The following describes two proteins that form a bound complex.

Contacts between the two chains:
Residue R104 in protein 1 is in contact with residue E142 in protein 2 (closest heavy-atom distance 3.6 Å).
Residue F80 in protein 1 is in contact with residue T105 in protein 2 (closest heavy-atom distance 4.8 Å).
Residue P108 in protein 1 interacts with residue F80 in protein 2 (closest heavy-atom distance 3.6 Å).
Residue T105 in protein 1 contacts residue G81 in protein 2 (closest heavy-atom distance 3.4 Å).
Residue F80 in protein 1 is in contact with residue C106 in protein 2 (closest heavy-atom distance 3.3 Å).
Residue T105 in protein 1 contacts residue F80 in protein 2 (closest heavy-atom distance 4.7 Å).
Residue I82 in protein 1 contacts residue C106 in protein 2 (closest heavy-atom distance 4.8 Å).
Residue G81 in protein 1 interacts with residue C106 in protein 2 (closest heavy-atom distance 3.0 Å).
Residue R104 in protein 1 is in contact with residue S85 in protein 2 (closest heavy-atom distance 4.5 Å).
Residue R104 in protein 1 is in contact with residue V84 in protein 2 (closest heavy-atom distance 2.9 Å).
Residue I82 in protein 1 is in contact with residue T105 in protein 2 (closest heavy-atom distance 2.8 Å).
Residue C106 in protein 1 contacts residue F80 in protein 2 (closest heavy-atom distance 3.2 Å).
Residue T105 in protein 1 is in contact with residue I82 in protein 2 (closest heavy-atom distance 2.9 Å).
Residue C111 in protein 1 contacts residue C106 in protein 2 (closest heavy-atom distance 4.4 Å).
Residue G81 in protein 1 interacts with residue T105 in protein 2 (closest heavy-atom distance 3.4 Å).
Residue F80 in protein 1 contacts residue F80 in protein 2 (closest heavy-atom distance 3.8 Å).
Residue A138 in protein 1 is in contact with residue R104 in protein 2 (closest heavy-atom distance 4.1 Å).
Residue L83 in protein 1 contacts residue R104 in protein 2 (closest heavy-atom distance 3.5 Å).
Residue A139 in protein 1 contacts residue R104 in protein 2 (closest heavy-atom distance 4.2 Å).
Residue T105 in protein 1 interacts with residue A138 in protein 2 (closest heavy-atom distance 3.9 Å).
Residue A138 in protein 1 interacts with residue T105 in protein 2 (closest heavy-atom distance 3.9 Å).
Residue I103 in protein 1 interacts with residue V84 in protein 2 (closest heavy-atom distance 3.2 Å).
Residue C106 in protein 1 interacts with residue C106 in protein 2 (closest heavy-atom distance 3.5 Å).
Residue C106 in protein 1 is in contact with residue C111 in protein 2 (closest heavy-atom distance 4.4 Å).
Residue F80 in protein 1 is in contact with residue V107 in protein 2 (closest heavy-atom distance 3.7 Å).
Residue V84 in protein 1 is in contact with residue V84 in protein 2 (closest heavy-atom distance 3.5 Å).
Residue V84 in protein 1 interacts with residue I103 in protein 2 (closest heavy-atom distance 3.3 Å).
Residue I82 in protein 1 is in contact with residue R104 in protein 2 (closest heavy-atom distance 3.9 Å).
Residue R104 in protein 1 contacts residue A138 in protein 2 (closest heavy-atom distance 4.4 Å).
Residue E142 in protein 1 is in contact with residue R104 in protein 2 (closest heavy-atom distance 4.0 Å).
Residue V107 in protein 1 contacts residue G81 in protein 2 (closest heavy-atom distance 4.6 Å).
Residue R104 in protein 1 contacts residue I82 in protein 2 (closest heavy-atom distance 3.8 Å).
Residue G81 in protein 1 is in contact with residue V107 in protein 2 (closest heavy-atom distance 4.5 Å).
Residue F80 in protein 1 contacts residue P108 in protein 2 (closest heavy-atom distance 3.6 Å).
Residue C106 in protein 1 interacts with residue G81 in protein 2 (closest heavy-atom distance 3.1 Å).
Residue V84 in protein 1 contacts residue R104 in protein 2 (closest heavy-atom distance 2.9 Å).
Residue T105 in protein 1 is in contact with residue L83 in protein 2 (closest heavy-atom distance 4.6 Å).
Residue C106 in protein 1 interacts with residue I82 in protein 2 (closest heavy-atom distance 4.9 Å).
Residue V84 in protein 1 interacts with residue T105 in protein 2 (closest heavy-atom distance 4.3 Å).
Residue T105 in protein 1 is in contact with residue V84 in protein 2 (closest heavy-atom distance 4.4 Å).
Residue L83 in protein 1 is in contact with residue T105 in protein 2 (closest heavy-atom distance 4.5 Å).
Residue V107 in protein 1 is in contact with residue F80 in protein 2 (closest heavy-atom distance 3.8 Å).
Residue S85 in protein 1 contacts residue R104 in protein 2 (closest heavy-atom distance 4.4 Å).
Residue R104 in protein 1 contacts residue L83 in protein 2 (closest heavy-atom distance 3.5 Å).
Residue R104 in protein 1 interacts with residue A139 in protein 2 (closest heavy-atom distance 4.6 Å).

Sequence of protein 2:
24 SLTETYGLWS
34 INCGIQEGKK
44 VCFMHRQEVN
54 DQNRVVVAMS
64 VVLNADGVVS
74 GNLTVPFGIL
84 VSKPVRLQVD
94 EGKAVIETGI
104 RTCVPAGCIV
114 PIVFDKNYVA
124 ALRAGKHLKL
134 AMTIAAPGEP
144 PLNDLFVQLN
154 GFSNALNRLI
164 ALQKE

Sequence of protein 1:
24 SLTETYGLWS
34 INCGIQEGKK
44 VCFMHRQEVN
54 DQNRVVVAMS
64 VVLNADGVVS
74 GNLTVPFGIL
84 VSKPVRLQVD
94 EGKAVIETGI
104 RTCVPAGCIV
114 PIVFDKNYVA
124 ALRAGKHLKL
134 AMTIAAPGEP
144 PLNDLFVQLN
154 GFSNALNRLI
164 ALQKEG